These two protein chains interact to form a complex.

Contacts between the two chains:
Residue E774 in chain A contacts residue I240 in chain B (closest heavy-atom distance 3.3 Å).
Residue K650 in chain A is in contact with residue R416 in chain B (closest heavy-atom distance 3.2 Å).
Residue Y333 in chain A contacts residue R252 in chain B (closest heavy-atom distance 3.0 Å).
Residue Y324 in chain A is in contact with residue K337 in chain B (closest heavy-atom distance 3.1 Å).
Residue V679 in chain A interacts with residue F421 in chain B (closest heavy-atom distance 3.3 Å).
Residue L323 in chain A is in contact with residue L345 in chain B (closest heavy-atom distance 3.5 Å).
Residue E559 in chain A interacts with residue A245 in chain B (closest heavy-atom distance 2.8 Å).
Residue R302 in chain A is in contact with residue T249 in chain B (closest heavy-atom distance 2.8 Å).
Residue I675 in chain A contacts residue K423 in chain B (closest heavy-atom distance 3.3 Å).
Residue Q777 in chain A contacts residue K264 in chain B (closest heavy-atom distance 3.1 Å).
Residue M797 in chain A contacts residue Y260 in chain B (closest heavy-atom distance 2.7 Å).
Residue I304 in chain A interacts with residue I335 in chain B (closest heavy-atom distance 3.4 Å).
Residue T303 in chain A interacts with residue I335 in chain B (closest heavy-atom distance 3.5 Å).
Residue Y795 in chain A contacts residue M415 in chain B (closest heavy-atom distance 3.5 Å).
Residue S483 in chain A contacts residue R247 in chain B (closest heavy-atom distance 3.0 Å).
Residue P326 in chain A interacts with residue L345 in chain B (closest heavy-atom distance 3.5 Å).
Residue Q783 in chain A interacts with residue Q407 in chain B (closest heavy-atom distance 3.4 Å).
Residue D325 in chain A is in contact with residue L345 in chain B (closest heavy-atom distance 3.3 Å).
Residue F345 in chain A contacts residue R247 in chain B (closest heavy-atom distance 3.1 Å).
Residue L778 in chain A contacts residue P262 in chain B (closest heavy-atom distance 3.3 Å).
Residue E768 in chain A contacts residue S258 in chain B (closest heavy-atom distance 2.8 Å).
Residue A301 in chain A contacts residue Q243 in chain B (closest heavy-atom distance 2.9 Å).
Residue L778 in chain A is in contact with residue I263 in chain B (closest heavy-atom distance 2.9 Å).
Residue I675 in chain A is in contact with residue I422 in chain B (closest heavy-atom distance 3.4 Å).
Residue D799 in chain A contacts residue I422 in chain B (closest heavy-atom distance 3.0 Å).
Residue D325 in chain A contacts residue G344 in chain B (closest heavy-atom distance 2.6 Å).
Residue F364 in chain A is in contact with residue A245 in chain B (closest heavy-atom distance 3.5 Å).
Residue I637 in chain A interacts with residue Y244 in chain B (closest heavy-atom distance 3.5 Å).
Residue S375 in chain A interacts with residue R251 in chain B (closest heavy-atom distance 2.8 Å).
Residue M802 in chain A contacts residue I422 in chain B (closest heavy-atom distance 3.3 Å).
Residue D325 in chain A is in contact with residue K337 in chain B (closest heavy-atom distance 3.1 Å).
Residue Q777 in chain A contacts residue R336 in chain B (closest heavy-atom distance 2.9 Å).
Residue E770 in chain A is in contact with residue I240 in chain B (closest heavy-atom distance 3.1 Å).
Residue D799 in chain A interacts with residue H417 in chain B (closest heavy-atom distance 2.6 Å).
Residue Y781 in chain A contacts residue K264 in chain B (closest heavy-atom distance 3.4 Å).
Residue A262 in chain A contacts residue Y244 in chain B (closest heavy-atom distance 3.2 Å).
Residue T303 in chain A is in contact with residue N334 in chain B (closest heavy-atom distance 3.5 Å).
Residue K300 in chain A is in contact with residue Q243 in chain B (closest heavy-atom distance 3.2 Å).
Residue E789 in chain A is in contact with residue I263 in chain B (closest heavy-atom distance 3.2 Å).
Residue E793 in chain A contacts residue Y260 in chain B (closest heavy-atom distance 2.9 Å).
Residue S375 in chain A contacts residue G250 in chain B (closest heavy-atom distance 3.1 Å).
Residue K340 in chain A contacts residue R251 in chain B (closest heavy-atom distance 2.8 Å).
Residue Y796 in chain A interacts with residue Y260 in chain B (closest heavy-atom distance 3.1 Å).
Residue L778 in chain A is in contact with residue A236 in chain B (closest heavy-atom distance 3.4 Å).
Residue G376 in chain A is in contact with residue V253 in chain B (closest heavy-atom distance 3.2 Å).
Residue S330 in chain A interacts with residue Y254 in chain B (closest heavy-atom distance 3.3 Å).
Residue T303 in chain A contacts residue T241 in chain B (closest heavy-atom distance 3.3 Å).
Residue Y765 in chain A is in contact with residue A257 in chain B (closest heavy-atom distance 3.3 Å).
Residue V679 in chain A contacts residue I422 in chain B (closest heavy-atom distance 3.5 Å).
Residue I395 in chain A contacts residue R252 in chain B (closest heavy-atom distance 3.2 Å).
Residue N634 in chain A contacts residue A245 in chain B (closest heavy-atom distance 2.9 Å).
Residue I637 in chain A is in contact with residue Q243 in chain B (closest heavy-atom distance 3.4 Å).
Residue G376 in chain A is in contact with residue R251 in chain B (closest heavy-atom distance 3.4 Å).
Residue V329 in chain A interacts with residue R238 in chain B (closest heavy-atom distance 3.5 Å).
Residue E559 in chain A interacts with residue R246 in chain B (closest heavy-atom distance 2.9 Å).
Residue N806 in chain A is in contact with residue K423 in chain B (closest heavy-atom distance 3.2 Å).
Residue L778 in chain A contacts residue K264 in chain B (closest heavy-atom distance 3.5 Å).
Residue Y333 in chain A interacts with residue V253 in chain B (closest heavy-atom distance 2.9 Å).
Residue K791 in chain A interacts with residue T411 in chain B (closest heavy-atom distance 3.4 Å).
Residue E767 in chain A is in contact with residue R252 in chain B (closest heavy-atom distance 3.3 Å).

Sequence of chain B:
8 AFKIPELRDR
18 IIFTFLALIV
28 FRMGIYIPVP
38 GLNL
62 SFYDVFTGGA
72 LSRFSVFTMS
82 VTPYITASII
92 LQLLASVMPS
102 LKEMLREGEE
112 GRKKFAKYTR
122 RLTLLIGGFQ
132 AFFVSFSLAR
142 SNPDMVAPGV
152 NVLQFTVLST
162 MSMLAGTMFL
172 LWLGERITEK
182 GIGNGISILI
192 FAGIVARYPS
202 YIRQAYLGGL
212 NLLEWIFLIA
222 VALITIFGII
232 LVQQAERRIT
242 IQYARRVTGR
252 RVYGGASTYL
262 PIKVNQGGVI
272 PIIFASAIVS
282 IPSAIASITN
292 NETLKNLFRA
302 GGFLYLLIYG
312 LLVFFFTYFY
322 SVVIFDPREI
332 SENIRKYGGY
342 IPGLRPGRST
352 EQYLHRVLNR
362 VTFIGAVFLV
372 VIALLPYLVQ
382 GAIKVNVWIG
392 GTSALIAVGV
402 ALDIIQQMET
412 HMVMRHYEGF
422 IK

Sequence of chain A:
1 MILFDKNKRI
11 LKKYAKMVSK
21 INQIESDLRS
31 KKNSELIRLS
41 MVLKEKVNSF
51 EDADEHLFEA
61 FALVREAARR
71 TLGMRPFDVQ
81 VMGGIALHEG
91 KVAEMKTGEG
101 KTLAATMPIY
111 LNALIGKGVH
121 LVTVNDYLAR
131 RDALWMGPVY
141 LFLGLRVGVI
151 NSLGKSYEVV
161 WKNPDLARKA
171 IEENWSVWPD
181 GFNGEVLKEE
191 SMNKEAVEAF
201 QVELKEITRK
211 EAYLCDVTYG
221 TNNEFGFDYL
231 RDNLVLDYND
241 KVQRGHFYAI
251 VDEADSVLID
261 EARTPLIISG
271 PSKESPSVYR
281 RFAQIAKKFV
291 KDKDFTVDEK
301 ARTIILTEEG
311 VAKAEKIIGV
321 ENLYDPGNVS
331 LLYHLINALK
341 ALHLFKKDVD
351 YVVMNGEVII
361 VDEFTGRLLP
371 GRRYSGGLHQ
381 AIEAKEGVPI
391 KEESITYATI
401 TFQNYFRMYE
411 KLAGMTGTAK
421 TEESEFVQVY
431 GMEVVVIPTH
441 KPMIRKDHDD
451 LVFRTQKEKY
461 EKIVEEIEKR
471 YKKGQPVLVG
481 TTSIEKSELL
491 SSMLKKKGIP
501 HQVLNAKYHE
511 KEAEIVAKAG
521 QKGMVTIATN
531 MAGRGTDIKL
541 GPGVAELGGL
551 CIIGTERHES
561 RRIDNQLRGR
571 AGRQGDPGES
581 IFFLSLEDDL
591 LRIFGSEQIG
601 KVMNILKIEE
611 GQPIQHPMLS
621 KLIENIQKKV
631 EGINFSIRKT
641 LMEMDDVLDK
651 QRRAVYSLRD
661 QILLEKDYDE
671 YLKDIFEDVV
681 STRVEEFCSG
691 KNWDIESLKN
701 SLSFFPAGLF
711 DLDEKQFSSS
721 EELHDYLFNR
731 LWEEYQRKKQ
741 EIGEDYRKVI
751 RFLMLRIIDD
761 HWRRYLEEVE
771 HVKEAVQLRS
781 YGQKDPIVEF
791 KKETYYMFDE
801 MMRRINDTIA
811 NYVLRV